This data describes a binding interaction between two proteins.

Sequence of the first protein:
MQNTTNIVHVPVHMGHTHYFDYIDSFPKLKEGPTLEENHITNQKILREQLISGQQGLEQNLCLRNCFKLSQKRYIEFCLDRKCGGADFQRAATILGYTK

Sequence of the second protein:
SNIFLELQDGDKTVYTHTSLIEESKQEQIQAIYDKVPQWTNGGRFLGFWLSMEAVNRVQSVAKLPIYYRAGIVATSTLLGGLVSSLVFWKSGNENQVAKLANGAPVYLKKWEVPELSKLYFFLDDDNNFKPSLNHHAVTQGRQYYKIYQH

Residue-level contacts at the interface:
Residue E24 in the second protein contacts residue K98 in the first protein (closest heavy-atom distance 3.5 Å).
Residue G142 in the second protein interacts with residue L111 in the first protein (closest heavy-atom distance 4.2 Å).
Residue S20 in the second protein contacts residue R101 in the first protein (closest heavy-atom distance 2.8 Å).
Residue E23 in the second protein contacts residue R101 in the first protein (closest heavy-atom distance 4.0 Å).
Residue L117 in the second protein interacts with residue R101 in the first protein (closest heavy-atom distance 3.8 Å).
Residue L134 in the second protein contacts residue Q103 in the first protein (closest heavy-atom distance 3.4 Å).
Residue S133 in the second protein interacts with residue Q103 in the first protein (closest heavy-atom distance 2.6 Å).
Residue L134 in the second protein contacts residue L100 in the first protein (closest heavy-atom distance 3.6 Å).
Residue N135 in the second protein is in contact with residue L115 in the first protein (closest heavy-atom distance 4.5 Å).
Residue H137 in the second protein interacts with residue K122 in the first protein (closest heavy-atom distance 3.8 Å).
Residue Y108 in the second protein interacts with residue L104 in the first protein (closest heavy-atom distance 4.6 Å).
Residue P106 in the second protein is in contact with residue I105 in the first protein (closest heavy-atom distance 3.8 Å).
Residue T140 in the second protein contacts residue E112 in the first protein (closest heavy-atom distance 4.1 Å).
Residue E24 in the second protein contacts residue Q97 in the first protein (closest heavy-atom distance 3.9 Å).
Residue P132 in the second protein interacts with residue N96 in the first protein (closest heavy-atom distance 3.3 Å).
Residue Q141 in the second protein is in contact with residue L115 in the first protein (closest heavy-atom distance 4.6 Å).
Residue R143 in the second protein is in contact with residue L104 in the first protein (closest heavy-atom distance 3.5 Å).
Residue K131 in the second protein contacts residue I99 in the first protein (closest heavy-atom distance 4.7 Å).
Residue Q141 in the second protein contacts residue L111 in the first protein (closest heavy-atom distance 4.3 Å).
Residue N135 in the second protein is in contact with residue R118 in the first protein (closest heavy-atom distance 2.8 Å).
Residue D127 in the second protein contacts residue Y151 in the first protein (closest heavy-atom distance 3.4 Å).
Residue L120 in the second protein contacts residue L104 in the first protein (closest heavy-atom distance 4.7 Å).
Residue F123 in the second protein contacts residue R118 in the first protein (closest heavy-atom distance 4.5 Å).
Residue N135 in the second protein is in contact with residue L111 in the first protein (closest heavy-atom distance 3.4 Å).
Residue Q27 in the second protein is in contact with residue R101 in the first protein (closest heavy-atom distance 3.4 Å).
Residue S118 in the second protein is in contact with residue Q97 in the first protein (closest heavy-atom distance 3.6 Å).
Residue Y145 in the second protein contacts residue I105 in the first protein (closest heavy-atom distance 3.2 Å).
Residue L134 in the second protein contacts residue L104 in the first protein (closest heavy-atom distance 4.0 Å).
Residue Y145 in the second protein interacts with residue L104 in the first protein (closest heavy-atom distance 4.0 Å).
Residue L117 in the second protein interacts with residue L100 in the first protein (closest heavy-atom distance 4.0 Å).
Residue Q144 in the second protein interacts with residue Q108 in the first protein (closest heavy-atom distance 4.8 Å).
Residue N135 in the second protein contacts residue Q108 in the first protein (closest heavy-atom distance 3.4 Å).
Residue G142 in the second protein is in contact with residue E112 in the first protein (closest heavy-atom distance 4.6 Å).
Residue P115 in the second protein is in contact with residue L104 in the first protein (closest heavy-atom distance 4.8 Å).
Residue R143 in the second protein is in contact with residue Q108 in the first protein (closest heavy-atom distance 3.5 Å).
Residue H136 in the second protein contacts residue R118 in the first protein (closest heavy-atom distance 3.0 Å).
Residue L21 in the second protein contacts residue L104 in the first protein (closest heavy-atom distance 3.8 Å).
Residue P132 in the second protein interacts with residue I99 in the first protein (closest heavy-atom distance 3.6 Å).
Residue N135 in the second protein contacts residue Q103 in the first protein (closest heavy-atom distance 2.8 Å).
Residue H137 in the second protein contacts residue R118 in the first protein (closest heavy-atom distance 3.4 Å).
Residue F122 in the second protein contacts residue L100 in the first protein (closest heavy-atom distance 4.0 Å).
Residue V139 in the second protein interacts with residue L111 in the first protein (closest heavy-atom distance 4.4 Å).
Residue G142 in the second protein interacts with residue Q108 in the first protein (closest heavy-atom distance 3.6 Å).
Residue S118 in the second protein is in contact with residue H93 in the first protein (closest heavy-atom distance 3.6 Å).
Residue T140 in the second protein interacts with residue L115 in the first protein (closest heavy-atom distance 3.8 Å).
Residue E24 in the second protein is in contact with residue R101 in the first protein (closest heavy-atom distance 2.7 Å).
Residue G104 in the second protein is in contact with residue I105 in the first protein (closest heavy-atom distance 4.5 Å).
Residue L21 in the second protein is in contact with residue I105 in the first protein (closest heavy-atom distance 4.3 Å).
Residue V139 in the second protein contacts residue L115 in the first protein (closest heavy-atom distance 3.5 Å).
Residue Q141 in the second protein contacts residue E112 in the first protein (closest heavy-atom distance 2.6 Å).
Residue S133 in the second protein is in contact with residue L100 in the first protein (closest heavy-atom distance 4.1 Å).
Residue I148 in the second protein contacts residue I105 in the first protein (closest heavy-atom distance 4.0 Å).
Residue P132 in the second protein is in contact with residue L100 in the first protein (closest heavy-atom distance 3.7 Å).
Residue L117 in the second protein contacts residue Q97 in the first protein (closest heavy-atom distance 3.1 Å).
Residue E24 in the second protein is in contact with residue I94 in the first protein (closest heavy-atom distance 4.0 Å).
Residue L21 in the second protein is in contact with residue R101 in the first protein (closest heavy-atom distance 3.5 Å).
Residue I22 in the second protein contacts residue R101 in the first protein (closest heavy-atom distance 3.4 Å).
Residue P132 in the second protein contacts residue Q103 in the first protein (closest heavy-atom distance 3.4 Å).
Residue N135 in the second protein is in contact with residue G107 in the first protein (closest heavy-atom distance 4.2 Å).
Residue L117 in the second protein is in contact with residue L104 in the first protein (closest heavy-atom distance 4.1 Å).